Sequence of protein 1:
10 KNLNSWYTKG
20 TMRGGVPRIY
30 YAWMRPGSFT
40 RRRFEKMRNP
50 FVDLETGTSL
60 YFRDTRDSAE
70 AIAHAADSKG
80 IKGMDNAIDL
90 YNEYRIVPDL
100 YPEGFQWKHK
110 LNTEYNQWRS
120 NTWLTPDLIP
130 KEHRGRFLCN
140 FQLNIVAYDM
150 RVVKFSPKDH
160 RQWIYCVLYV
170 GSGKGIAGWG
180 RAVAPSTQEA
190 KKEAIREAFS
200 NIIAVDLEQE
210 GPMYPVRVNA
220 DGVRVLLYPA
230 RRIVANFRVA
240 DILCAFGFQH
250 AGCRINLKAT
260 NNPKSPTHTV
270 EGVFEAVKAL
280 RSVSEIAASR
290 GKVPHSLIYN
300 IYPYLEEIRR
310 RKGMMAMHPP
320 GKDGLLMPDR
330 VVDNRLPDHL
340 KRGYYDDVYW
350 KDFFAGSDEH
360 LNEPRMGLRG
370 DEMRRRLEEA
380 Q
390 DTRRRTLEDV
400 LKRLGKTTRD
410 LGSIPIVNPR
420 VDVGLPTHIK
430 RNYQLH

The following describes two proteins that form a bound complex.

Sequence of protein 2:
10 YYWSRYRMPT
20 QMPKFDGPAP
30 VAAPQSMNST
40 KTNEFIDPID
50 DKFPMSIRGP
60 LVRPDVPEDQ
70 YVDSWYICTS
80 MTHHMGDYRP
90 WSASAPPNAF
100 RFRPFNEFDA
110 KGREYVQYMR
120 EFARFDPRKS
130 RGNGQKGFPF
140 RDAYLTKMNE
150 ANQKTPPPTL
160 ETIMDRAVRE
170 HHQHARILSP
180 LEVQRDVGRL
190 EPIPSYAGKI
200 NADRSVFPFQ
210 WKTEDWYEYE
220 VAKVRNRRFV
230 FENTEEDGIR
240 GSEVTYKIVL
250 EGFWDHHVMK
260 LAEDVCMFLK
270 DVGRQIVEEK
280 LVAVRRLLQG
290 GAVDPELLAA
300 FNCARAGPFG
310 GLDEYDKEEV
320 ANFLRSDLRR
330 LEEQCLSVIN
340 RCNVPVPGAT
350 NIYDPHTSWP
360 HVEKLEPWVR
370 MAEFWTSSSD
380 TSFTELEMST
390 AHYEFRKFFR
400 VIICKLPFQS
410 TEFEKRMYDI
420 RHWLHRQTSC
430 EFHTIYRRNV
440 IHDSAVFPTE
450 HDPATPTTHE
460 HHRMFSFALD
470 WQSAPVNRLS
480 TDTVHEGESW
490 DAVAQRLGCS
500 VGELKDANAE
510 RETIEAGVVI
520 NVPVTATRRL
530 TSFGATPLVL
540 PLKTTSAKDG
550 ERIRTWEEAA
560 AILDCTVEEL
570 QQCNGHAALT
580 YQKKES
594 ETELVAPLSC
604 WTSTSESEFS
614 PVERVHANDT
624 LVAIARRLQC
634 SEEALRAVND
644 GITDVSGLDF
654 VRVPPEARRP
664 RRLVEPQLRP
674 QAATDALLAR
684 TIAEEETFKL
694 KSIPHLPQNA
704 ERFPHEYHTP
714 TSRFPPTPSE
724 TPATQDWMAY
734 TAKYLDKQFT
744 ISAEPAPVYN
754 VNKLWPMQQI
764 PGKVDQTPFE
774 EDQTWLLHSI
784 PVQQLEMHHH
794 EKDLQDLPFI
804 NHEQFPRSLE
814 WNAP

Residue-level contacts at the interface:
Residue N37 in protein 2 is in contact with residue F154 in protein 1 (closest heavy-atom distance 4.4 Å).